This data describes a binding interaction between two proteins.

Interface contacts:
Residue I99 in chain B contacts residue V6 in chain A (closest heavy-atom distance 4.3 Å).
Residue Q26 in chain B contacts residue V2 in chain A (closest heavy-atom distance 3.1 Å).
Residue S27 in chain B contacts residue V2 in chain A (closest heavy-atom distance 4.8 Å).
Residue F97 in chain B interacts with residue V2 in chain A (closest heavy-atom distance 3.2 Å).
Residue F97 in chain B interacts with residue V6 in chain A (closest heavy-atom distance 3.0 Å).
Residue Y37 in chain B is in contact with residue P5 in chain A (closest heavy-atom distance 4.1 Å).
Residue Y30 in chain B is in contact with residue Y3 in chain A (closest heavy-atom distance 3.2 Å).
Residue I99 in chain B interacts with residue L8 in chain A (closest heavy-atom distance 4.0 Å).
Residue N98 in chain B contacts residue V6 in chain A (closest heavy-atom distance 3.7 Å).
Residue F97 in chain B interacts with residue P5 in chain A (closest heavy-atom distance 3.2 Å).
Residue Y96 in chain B is in contact with residue V6 in chain A (closest heavy-atom distance 4.9 Å).
Residue F97 in chain B contacts residue K4 in chain A (closest heavy-atom distance 3.9 Å).
Residue Q26 in chain B contacts residue I1 in chain A (closest heavy-atom distance 4.1 Å).
Residue F97 in chain B interacts with residue Y3 in chain A (closest heavy-atom distance 3.5 Å).
Residue Y30 in chain B contacts residue K4 in chain A (closest heavy-atom distance 4.7 Å).
Residue H101 in chain B interacts with residue L8 in chain A (closest heavy-atom distance 3.5 Å).
Residue Y30 in chain B contacts residue P5 in chain A (closest heavy-atom distance 3.5 Å).
Residue N98 in chain B contacts residue V2 in chain A (closest heavy-atom distance 5.0 Å).

Sequence of chain B:
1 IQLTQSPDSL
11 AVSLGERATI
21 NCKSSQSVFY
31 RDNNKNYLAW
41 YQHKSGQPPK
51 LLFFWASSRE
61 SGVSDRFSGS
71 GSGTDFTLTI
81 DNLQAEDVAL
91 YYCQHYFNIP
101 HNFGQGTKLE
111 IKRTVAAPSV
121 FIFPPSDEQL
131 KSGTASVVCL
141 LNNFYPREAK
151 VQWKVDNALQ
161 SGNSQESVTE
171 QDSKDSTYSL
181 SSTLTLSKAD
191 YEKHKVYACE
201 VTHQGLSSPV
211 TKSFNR

Sequence of chain A:
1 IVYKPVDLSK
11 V